Sequence of the first protein:
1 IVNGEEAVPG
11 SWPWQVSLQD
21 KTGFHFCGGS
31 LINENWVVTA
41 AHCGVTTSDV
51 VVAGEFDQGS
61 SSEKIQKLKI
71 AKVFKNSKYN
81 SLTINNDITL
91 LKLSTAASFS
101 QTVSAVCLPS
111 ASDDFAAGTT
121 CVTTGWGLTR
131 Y

Sequence of the second protein:
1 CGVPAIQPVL

This data describes a binding interaction between two proteins.

Contacts between the two chains:
Residue V8 in the first protein is in contact with residue V9 in the second protein (closest heavy-atom distance 4.0 Å).
Residue S104 in the first protein is in contact with residue V3 in the second protein (closest heavy-atom distance 4.9 Å).
Residue S11 in the first protein is in contact with residue P8 in the second protein (closest heavy-atom distance 3.5 Å).
Residue L108 in the first protein is in contact with residue C1 in the second protein (closest heavy-atom distance 4.8 Å).
Residue S11 in the first protein is in contact with residue I6 in the second protein (closest heavy-atom distance 3.2 Å).
Residue S11 in the first protein is in contact with residue P4 in the second protein (closest heavy-atom distance 3.6 Å).
Residue V106 in the first protein interacts with residue G2 in the second protein (closest heavy-atom distance 4.1 Å).
Residue C107 in the first protein interacts with residue C1 in the second protein (closest heavy-atom distance 2.0 Å).
Residue W12 in the first protein contacts residue P8 in the second protein (closest heavy-atom distance 3.2 Å).
Residue E5 in the first protein interacts with residue L10 in the second protein (closest heavy-atom distance 3.5 Å).
Residue P13 in the first protein interacts with residue P4 in the second protein (closest heavy-atom distance 3.8 Å).
Residue C107 in the first protein is in contact with residue G2 in the second protein (closest heavy-atom distance 3.3 Å).
Residue P9 in the first protein contacts residue I6 in the second protein (closest heavy-atom distance 3.7 Å).
Residue V8 in the first protein is in contact with residue Q7 in the second protein (closest heavy-atom distance 4.5 Å).
Residue W14 in the first protein contacts residue P4 in the second protein (closest heavy-atom distance 3.5 Å).
Residue A105 in the first protein interacts with residue V3 in the second protein (closest heavy-atom distance 4.8 Å).
Residue Q101 in the first protein interacts with residue I6 in the second protein (closest heavy-atom distance 3.3 Å).
Residue V122 in the first protein is in contact with residue L10 in the second protein (closest heavy-atom distance 3.9 Å).
Residue V106 in the first protein is in contact with residue C1 in the second protein (closest heavy-atom distance 3.9 Å).
Residue S11 in the first protein is in contact with residue Q7 in the second protein (closest heavy-atom distance 3.9 Å).
Residue A105 in the first protein interacts with residue C1 in the second protein (closest heavy-atom distance 3.6 Å).
Residue Q101 in the first protein interacts with residue A5 in the second protein (closest heavy-atom distance 3.4 Å).
Residue G10 in the first protein interacts with residue I6 in the second protein (closest heavy-atom distance 3.9 Å).
Residue S104 in the first protein contacts residue P4 in the second protein (closest heavy-atom distance 4.9 Å).
Residue S11 in the first protein is in contact with residue V9 in the second protein (closest heavy-atom distance 4.9 Å).
Residue A105 in the first protein contacts residue G2 in the second protein (closest heavy-atom distance 2.9 Å).
Residue V8 in the first protein interacts with residue I6 in the second protein (closest heavy-atom distance 4.2 Å).
Residue W14 in the first protein interacts with residue V3 in the second protein (closest heavy-atom distance 4.4 Å).
Residue W14 in the first protein contacts residue G2 in the second protein (closest heavy-atom distance 3.9 Å).
Residue W12 in the first protein is in contact with residue L10 in the second protein (closest heavy-atom distance 3.9 Å).
Residue T102 in the first protein is in contact with residue I6 in the second protein (closest heavy-atom distance 3.9 Å).
Residue E5 in the first protein interacts with residue V9 in the second protein (closest heavy-atom distance 4.3 Å).
Residue P13 in the first protein interacts with residue A5 in the second protein (closest heavy-atom distance 5.0 Å).